Interface contacts:
Residue K48 in the first protein interacts with residue I39 in the second protein (closest heavy-atom distance 4.2 Å).
Residue F45 in the first protein interacts with residue I39 in the second protein (closest heavy-atom distance 4.9 Å).
Residue F45 in the first protein is in contact with residue A35 in the second protein (closest heavy-atom distance 4.3 Å).
Residue S50 in the first protein is in contact with residue K43 in the second protein (closest heavy-atom distance 4.2 Å).
Residue K48 in the first protein is in contact with residue T36 in the second protein (closest heavy-atom distance 3.8 Å).
Residue K48 in the first protein is in contact with residue K43 in the second protein (closest heavy-atom distance 3.4 Å).
Residue F45 in the first protein is in contact with residue T36 in the second protein (closest heavy-atom distance 4.1 Å).
Residue F45 in the first protein interacts with residue I32 in the second protein (closest heavy-atom distance 4.3 Å).
Residue L41 in the first protein is in contact with residue I32 in the second protein (closest heavy-atom distance 4.7 Å).

Sequence of the first protein:
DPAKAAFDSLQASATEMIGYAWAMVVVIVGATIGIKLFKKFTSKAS

Sequence of the second protein:
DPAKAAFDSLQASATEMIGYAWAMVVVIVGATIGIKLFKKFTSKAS

These two protein chains interact to form a complex.